Sequence of the first protein:
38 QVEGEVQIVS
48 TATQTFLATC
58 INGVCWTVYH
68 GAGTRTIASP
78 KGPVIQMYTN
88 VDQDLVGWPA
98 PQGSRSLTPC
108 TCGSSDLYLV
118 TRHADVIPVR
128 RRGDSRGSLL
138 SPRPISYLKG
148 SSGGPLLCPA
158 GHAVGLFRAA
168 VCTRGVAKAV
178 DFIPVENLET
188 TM

The following describes two proteins that form a bound complex.

Residue-level contacts at the interface:
Residue I45 in the first protein contacts residue G9 in the second protein (closest heavy-atom distance 3.0 Å).
Residue R72 in the first protein is in contact with residue S4 in the second protein (closest heavy-atom distance 3.9 Å).
Residue Q44 in the first protein interacts with residue R10 in the second protein (closest heavy-atom distance 4.6 Å).
Residue T73 in the first protein contacts residue S4 in the second protein (closest heavy-atom distance 2.6 Å).
Residue W95 in the first protein is in contact with residue V5 in the second protein (closest heavy-atom distance 3.7 Å).
Residue P98 in the first protein interacts with residue I7 in the second protein (closest heavy-atom distance 3.5 Å).
Residue V46 in the first protein interacts with residue V6 in the second protein (closest heavy-atom distance 3.2 Å).
Residue T48 in the first protein contacts residue V5 in the second protein (closest heavy-atom distance 3.5 Å).
Residue I45 in the first protein is in contact with residue I7 in the second protein (closest heavy-atom distance 3.6 Å).
Residue Q44 in the first protein interacts with residue I7 in the second protein (closest heavy-atom distance 4.1 Å).
Residue I45 in the first protein interacts with residue V6 in the second protein (closest heavy-atom distance 4.2 Å).
Residue P80 in the first protein contacts residue S4 in the second protein (closest heavy-atom distance 4.4 Å).
Residue E40 in the first protein contacts residue V12 in the second protein (closest heavy-atom distance 3.6 Å).
Residue I45 in the first protein contacts residue R10 in the second protein (closest heavy-atom distance 4.3 Å).
Residue E40 in the first protein interacts with residue R10 in the second protein (closest heavy-atom distance 3.9 Å).
Residue A121 in the first protein interacts with residue I11 in the second protein (closest heavy-atom distance 3.7 Å).
Residue T73 in the first protein is in contact with residue G3 in the second protein (closest heavy-atom distance 4.1 Å).
Residue I74 in the first protein is in contact with residue V5 in the second protein (closest heavy-atom distance 3.2 Å).
Residue V117 in the first protein interacts with residue I11 in the second protein (closest heavy-atom distance 4.6 Å).
Residue L154 in the first protein interacts with residue L13 in the second protein (closest heavy-atom distance 4.0 Å).
Residue T48 in the first protein interacts with residue S4 in the second protein (closest heavy-atom distance 4.3 Å).
Residue V43 in the first protein contacts residue I11 in the second protein (closest heavy-atom distance 2.8 Å).
Residue A75 in the first protein contacts residue S4 in the second protein (closest heavy-atom distance 3.5 Å).
Residue T118 in the first protein is in contact with residue I11 in the second protein (closest heavy-atom distance 3.5 Å).
Residue V46 in the first protein is in contact with residue V8 in the second protein (closest heavy-atom distance 4.5 Å).
Residue A75 in the first protein is in contact with residue V6 in the second protein (closest heavy-atom distance 3.6 Å).
Residue L104 in the first protein contacts residue L13 in the second protein (closest heavy-atom distance 3.8 Å).
Residue R119 in the first protein contacts residue I11 in the second protein (closest heavy-atom distance 3.9 Å).
Residue R72 in the first protein is in contact with residue V5 in the second protein (closest heavy-atom distance 3.8 Å).
Residue Q38 in the first protein contacts residue R10 in the second protein (closest heavy-atom distance 3.2 Å).
Residue A69 in the first protein is in contact with residue V5 in the second protein (closest heavy-atom distance 3.9 Å).
Residue V39 in the first protein interacts with residue R10 in the second protein (closest heavy-atom distance 2.8 Å).
Residue G41 in the first protein interacts with residue I11 in the second protein (closest heavy-atom distance 3.3 Å).
Residue S47 in the first protein contacts residue V8 in the second protein (closest heavy-atom distance 3.6 Å).
Residue T73 in the first protein interacts with residue V5 in the second protein (closest heavy-atom distance 2.9 Å).
Residue V43 in the first protein is in contact with residue R10 in the second protein (closest heavy-atom distance 3.5 Å).
Residue R72 in the first protein is in contact with residue G3 in the second protein (closest heavy-atom distance 3.9 Å).
Residue E42 in the first protein contacts residue I11 in the second protein (closest heavy-atom distance 3.3 Å).
Residue V46 in the first protein is in contact with residue V5 in the second protein (closest heavy-atom distance 3.3 Å).
Residue V117 in the first protein interacts with residue L13 in the second protein (closest heavy-atom distance 3.9 Å).
Residue V39 in the first protein is in contact with residue A18 in the second protein (closest heavy-atom distance 3.5 Å).
Residue V39 in the first protein interacts with residue K16 in the second protein (closest heavy-atom distance 3.3 Å).
Residue E42 in the first protein contacts residue L13 in the second protein (closest heavy-atom distance 3.1 Å).
Residue I45 in the first protein contacts residue I11 in the second protein (closest heavy-atom distance 4.2 Å).
Residue I74 in the first protein is in contact with residue S4 in the second protein (closest heavy-atom distance 3.5 Å).
Residue S47 in the first protein interacts with residue S4 in the second protein (closest heavy-atom distance 3.7 Å).
Residue A75 in the first protein contacts residue V5 in the second protein (closest heavy-atom distance 2.8 Å).
Residue S47 in the first protein is in contact with residue V6 in the second protein (closest heavy-atom distance 3.0 Å).
Residue G100 in the first protein is in contact with residue R10 in the second protein (closest heavy-atom distance 3.1 Å).
Residue V46 in the first protein interacts with residue I7 in the second protein (closest heavy-atom distance 4.3 Å).
Residue E42 in the first protein interacts with residue V12 in the second protein (closest heavy-atom distance 3.8 Å).
Residue G41 in the first protein contacts residue V12 in the second protein (closest heavy-atom distance 4.3 Å).
Residue Q44 in the first protein interacts with residue G9 in the second protein (closest heavy-atom distance 3.8 Å).
Residue V39 in the first protein interacts with residue P17 in the second protein (closest heavy-atom distance 3.8 Å).
Residue S47 in the first protein interacts with residue V5 in the second protein (closest heavy-atom distance 3.4 Å).
Residue V43 in the first protein interacts with residue G9 in the second protein (closest heavy-atom distance 4.6 Å).
Residue I74 in the first protein contacts residue I7 in the second protein (closest heavy-atom distance 4.0 Å).
Residue G41 in the first protein contacts residue R10 in the second protein (closest heavy-atom distance 4.3 Å).
Residue V43 in the first protein contacts residue L13 in the second protein (closest heavy-atom distance 4.2 Å).
Residue I45 in the first protein is in contact with residue V8 in the second protein (closest heavy-atom distance 2.7 Å).

Sequence of the second protein:
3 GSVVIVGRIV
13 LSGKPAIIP